Sequence of the first protein:
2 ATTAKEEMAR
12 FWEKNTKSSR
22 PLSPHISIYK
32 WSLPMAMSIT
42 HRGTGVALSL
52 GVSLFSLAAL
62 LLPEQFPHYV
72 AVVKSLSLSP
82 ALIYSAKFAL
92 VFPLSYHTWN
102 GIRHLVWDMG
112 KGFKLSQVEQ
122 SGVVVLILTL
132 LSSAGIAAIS

These two protein chains interact to form a complex.

Interface contacts:
Residue L61 in the first protein is in contact with residue Y85 in the second protein (closest heavy-atom distance 3.8 Å).
Residue F67 in the first protein interacts with residue D90 in the second protein (closest heavy-atom distance 3.0 Å).
Residue V74 in the first protein interacts with residue I103 in the second protein (closest heavy-atom distance 3.4 Å).
Residue F67 in the first protein is in contact with residue L100 in the second protein (closest heavy-atom distance 4.2 Å).
Residue V47 in the first protein contacts residue V54 in the second protein (closest heavy-atom distance 4.4 Å).
Residue A60 in the first protein interacts with residue G82 in the second protein (closest heavy-atom distance 3.7 Å).
Residue T99 in the first protein is in contact with residue L21 in the second protein (closest heavy-atom distance 3.6 Å).
Residue S57 in the first protein interacts with residue T79 in the second protein (closest heavy-atom distance 3.4 Å).
Residue A60 in the first protein contacts residue Y85 in the second protein (closest heavy-atom distance 3.8 Å).
Residue Q66 in the first protein contacts residue D90 in the second protein (closest heavy-atom distance 3.0 Å).
Residue S141 in the first protein interacts with residue W101 in the second protein (closest heavy-atom distance 4.0 Å).
Residue L61 in the first protein contacts residue I78 in the second protein (closest heavy-atom distance 4.0 Å).
Residue L106 in the first protein interacts with residue S17 in the second protein (closest heavy-atom distance 4.3 Å).
Residue V47 in the first protein contacts residue L51 in the second protein (closest heavy-atom distance 3.8 Å).
Residue K88 in the first protein is in contact with residue I103 in the second protein (closest heavy-atom distance 4.1 Å).
Residue R43 in the first protein interacts with residue D57 in the second protein (closest heavy-atom distance 2.9 Å).
Residue I103 in the first protein interacts with residue L21 in the second protein (closest heavy-atom distance 3.6 Å).
Residue Q66 in the first protein is in contact with residue Y89 in the second protein (closest heavy-atom distance 3.1 Å).
Residue I84 in the first protein contacts residue I103 in the second protein (closest heavy-atom distance 3.5 Å).
Residue D109 in the first protein is in contact with residue R14 in the second protein (closest heavy-atom distance 2.8 Å).
Residue L58 in the first protein contacts residue I78 in the second protein (closest heavy-atom distance 3.8 Å).
Residue V71 in the first protein contacts residue I103 in the second protein (closest heavy-atom distance 4.0 Å).
Residue S54 in the first protein interacts with residue L75 in the second protein (closest heavy-atom distance 4.0 Å).
Residue R43 in the first protein is in contact with residue V54 in the second protein (closest heavy-atom distance 3.9 Å).
Residue S57 in the first protein is in contact with residue G82 in the second protein (closest heavy-atom distance 3.7 Å).
Residue T99 in the first protein is in contact with residue L24 in the second protein (closest heavy-atom distance 4.0 Å).
Residue I137 in the first protein is in contact with residue W101 in the second protein (closest heavy-atom distance 2.8 Å).
Residue S57 in the first protein contacts residue L83 in the second protein (closest heavy-atom distance 3.7 Å).
Residue K88 in the first protein interacts with residue W101 in the second protein (closest heavy-atom distance 2.9 Å).
Residue V53 in the first protein interacts with residue L83 in the second protein (closest heavy-atom distance 3.9 Å).
Residue F67 in the first protein is in contact with residue A96 in the second protein (closest heavy-atom distance 3.3 Å).
Residue L106 in the first protein interacts with residue A18 in the second protein (closest heavy-atom distance 4.2 Å).
Residue V53 in the first protein interacts with residue T79 in the second protein (closest heavy-atom distance 4.0 Å).
Residue P68 in the first protein contacts residue D90 in the second protein (closest heavy-atom distance 3.7 Å).
Residue V92 in the first protein contacts residue W101 in the second protein (closest heavy-atom distance 4.4 Å).
Residue A60 in the first protein interacts with residue F86 in the second protein (closest heavy-atom distance 3.8 Å).
Residue S50 in the first protein is in contact with residue G47 in the second protein (closest heavy-atom distance 3.5 Å).
Residue V71 in the first protein is in contact with residue M99 in the second protein (closest heavy-atom distance 3.6 Å).
Residue S54 in the first protein contacts residue T79 in the second protein (closest heavy-atom distance 2.6 Å).
Residue F67 in the first protein interacts with residue M99 in the second protein (closest heavy-atom distance 4.1 Å).
Residue V53 in the first protein interacts with residue L43 in the second protein (closest heavy-atom distance 4.3 Å).
Residue P68 in the first protein interacts with residue M99 in the second protein (closest heavy-atom distance 3.6 Å).
Residue I140 in the first protein contacts residue W101 in the second protein (closest heavy-atom distance 3.7 Å).
Residue A138 in the first protein contacts residue W101 in the second protein (closest heavy-atom distance 4.4 Å).
Residue F67 in the first protein interacts with residue V91 in the second protein (closest heavy-atom distance 4.3 Å).
Residue R43 in the first protein is in contact with residue Y58 in the second protein (closest heavy-atom distance 2.9 Å).
Residue H98 in the first protein is in contact with residue H46 in the second protein (closest heavy-atom distance 4.0 Å).
Residue L91 in the first protein contacts residue W101 in the second protein (closest heavy-atom distance 4.2 Å).
Residue K75 in the first protein is in contact with residue S102 in the second protein (closest heavy-atom distance 3.6 Å).
Residue F56 in the first protein is in contact with residue L83 in the second protein (closest heavy-atom distance 4.1 Å).
Residue F67 in the first protein interacts with residue F86 in the second protein (closest heavy-atom distance 3.8 Å).
Residue F56 in the first protein interacts with residue F86 in the second protein (closest heavy-atom distance 3.6 Å).
Residue L61 in the first protein is in contact with residue G82 in the second protein (closest heavy-atom distance 3.7 Å).
Residue S50 in the first protein contacts residue L51 in the second protein (closest heavy-atom distance 4.4 Å).
Residue P68 in the first protein interacts with residue V91 in the second protein (closest heavy-atom distance 4.0 Å).
Residue R43 in the first protein is in contact with residue Q53 in the second protein (closest heavy-atom distance 4.5 Å).
Residue L106 in the first protein interacts with residue R14 in the second protein (closest heavy-atom distance 3.5 Å).
Residue S57 in the first protein interacts with residue I78 in the second protein (closest heavy-atom distance 4.4 Å).
Residue D109 in the first protein is in contact with residue W10 in the second protein (closest heavy-atom distance 3.9 Å).
Residue K75 in the first protein is in contact with residue I103 in the second protein (closest heavy-atom distance 4.1 Å).

Sequence of the second protein:
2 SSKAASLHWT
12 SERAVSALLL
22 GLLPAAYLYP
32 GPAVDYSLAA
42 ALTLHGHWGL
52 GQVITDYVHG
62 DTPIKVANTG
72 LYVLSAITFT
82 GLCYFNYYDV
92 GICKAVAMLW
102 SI